These two protein chains interact to form a complex.

Sequence of the first protein:
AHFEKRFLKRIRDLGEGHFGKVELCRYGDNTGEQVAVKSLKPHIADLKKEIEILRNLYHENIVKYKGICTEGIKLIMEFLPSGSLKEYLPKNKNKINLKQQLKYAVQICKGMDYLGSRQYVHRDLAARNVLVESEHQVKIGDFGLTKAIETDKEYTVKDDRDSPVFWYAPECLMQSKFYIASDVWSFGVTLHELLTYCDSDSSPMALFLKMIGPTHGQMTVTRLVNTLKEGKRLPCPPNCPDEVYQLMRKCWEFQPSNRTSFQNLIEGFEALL

Interface contacts:
Residue R140 in the first protein contacts residue H3 in the second protein (closest heavy-atom distance 3.9 Å).
Residue L186 in the first protein is in contact with residue T6 in the second protein (closest heavy-atom distance 3.8 Å).
Residue Q231 in the first protein contacts residue Q57 in the second protein (closest heavy-atom distance 3.4 Å).
Residue M187 in the first protein contacts residue Q10 in the second protein (closest heavy-atom distance 3.9 Å).
Residue M218 in the first protein interacts with residue S1 in the second protein (closest heavy-atom distance 3.9 Å).
Residue D172 in the first protein interacts with residue R8 in the second protein (closest heavy-atom distance 3.9 Å).
Residue Q231 in the first protein is in contact with residue N59 in the second protein (closest heavy-atom distance 3.2 Å).
Residue V234 in the first protein interacts with residue F4 in the second protein (closest heavy-atom distance 3.6 Å).
Residue Q231 in the first protein is in contact with residue C60 in the second protein (closest heavy-atom distance 3.3 Å).
Residue R236 in the first protein is in contact with residue P32 in the second protein (closest heavy-atom distance 3.8 Å).
Residue S189 in the first protein contacts residue T6 in the second protein (closest heavy-atom distance 2.8 Å).
Residue M187 in the first protein is in contact with residue S9 in the second protein (closest heavy-atom distance 3.1 Å).
Residue V234 in the first protein contacts residue F7 in the second protein (closest heavy-atom distance 3.7 Å).
Residue D173 in the first protein is in contact with residue R5 in the second protein (closest heavy-atom distance 2.6 Å).
Residue D175 in the first protein contacts residue H3 in the second protein (closest heavy-atom distance 3.5 Å).
Residue G230 in the first protein interacts with residue F4 in the second protein (closest heavy-atom distance 3.2 Å).
Residue H229 in the first protein contacts residue D54 in the second protein (closest heavy-atom distance 3.2 Å).
Residue V234 in the first protein is in contact with residue R5 in the second protein (closest heavy-atom distance 3.9 Å).
Residue V178 in the first protein is in contact with residue F4 in the second protein (closest heavy-atom distance 3.7 Å).
Residue T235 in the first protein is in contact with residue F7 in the second protein (closest heavy-atom distance 3.2 Å).
Residue P227 in the first protein contacts residue P32 in the second protein (closest heavy-atom distance 3.4 Å).
Residue H229 in the first protein interacts with residue T56 in the second protein (closest heavy-atom distance 3.7 Å).
Residue C185 in the first protein interacts with residue T6 in the second protein (closest heavy-atom distance 3.2 Å).
Residue M187 in the first protein is in contact with residue F7 in the second protein (closest heavy-atom distance 3.2 Å).
Residue R236 in the first protein contacts residue Y29 in the second protein (closest heavy-atom distance 3.5 Å).
Residue R236 in the first protein contacts residue D54 in the second protein (closest heavy-atom distance 2.6 Å).
Residue H229 in the first protein contacts residue S55 in the second protein (closest heavy-atom distance 3.1 Å).
Residue S189 in the first protein interacts with residue R8 in the second protein (closest heavy-atom distance 3.8 Å).
Residue G230 in the first protein interacts with residue Q57 in the second protein (closest heavy-atom distance 3.2 Å).
Residue Q231 in the first protein is in contact with residue K58 in the second protein (closest heavy-atom distance 3.2 Å).
Residue V238 in the first protein is in contact with residue F13 in the second protein (closest heavy-atom distance 3.5 Å).
Residue P177 in the first protein interacts with residue H3 in the second protein (closest heavy-atom distance 3.3 Å).
Residue M232 in the first protein contacts residue D54 in the second protein (closest heavy-atom distance 3.9 Å).
Residue M232 in the first protein is in contact with residue F62 in the second protein (closest heavy-atom distance 3.4 Å).
Residue D175 in the first protein interacts with residue F4 in the second protein (closest heavy-atom distance 3.3 Å).
Residue M218 in the first protein interacts with residue T2 in the second protein (closest heavy-atom distance 3.5 Å).
Residue H229 in the first protein is in contact with residue P32 in the second protein (closest heavy-atom distance 3.3 Å).
Residue S176 in the first protein is in contact with residue F4 in the second protein (closest heavy-atom distance 2.5 Å).
Residue S189 in the first protein is in contact with residue F7 in the second protein (closest heavy-atom distance 2.7 Å).
Residue Q188 in the first protein contacts residue Q10 in the second protein (closest heavy-atom distance 3.6 Å).
Residue T235 in the first protein is in contact with residue I16 in the second protein (closest heavy-atom distance 3.7 Å).
Residue M187 in the first protein contacts residue F13 in the second protein (closest heavy-atom distance 3.8 Å).
Residue H229 in the first protein contacts residue T34 in the second protein (closest heavy-atom distance 3.8 Å).
Residue S176 in the first protein contacts residue H3 in the second protein (closest heavy-atom distance 3.2 Å).
Residue Q188 in the first protein interacts with residue R8 in the second protein (closest heavy-atom distance 3.6 Å).
Residue M232 in the first protein interacts with residue S20 in the second protein (closest heavy-atom distance 3.9 Å).
Residue H18 in the first protein interacts with residue H3 in the second protein (closest heavy-atom distance 3.6 Å).
Residue G230 in the first protein contacts residue T56 in the second protein (closest heavy-atom distance 3.8 Å).
Residue M232 in the first protein contacts residue F61 in the second protein (closest heavy-atom distance 3.5 Å).
Residue D173 in the first protein is in contact with residue R8 in the second protein (closest heavy-atom distance 3.3 Å).
Residue K242 in the first protein contacts residue F13 in the second protein (closest heavy-atom distance 3.7 Å).
Residue Y181 in the first protein contacts residue T6 in the second protein (closest heavy-atom distance 3.9 Å).
Residue L186 in the first protein is in contact with residue F7 in the second protein (closest heavy-atom distance 2.8 Å).
Residue H229 in the first protein contacts residue L33 in the second protein (closest heavy-atom distance 3.4 Å).
Residue K171 in the first protein is in contact with residue R8 in the second protein (closest heavy-atom distance 3.1 Å).
Residue Q231 in the first protein is in contact with residue F61 in the second protein (closest heavy-atom distance 3.4 Å).
Residue R174 in the first protein contacts residue R5 in the second protein (closest heavy-atom distance 3.8 Å).
Residue Q231 in the first protein is in contact with residue R5 in the second protein (closest heavy-atom distance 3.3 Å).
Residue G230 in the first protein contacts residue S55 in the second protein (closest heavy-atom distance 3.2 Å).
Residue Q188 in the first protein interacts with residue F7 in the second protein (closest heavy-atom distance 3.5 Å).

Sequence of the second protein:
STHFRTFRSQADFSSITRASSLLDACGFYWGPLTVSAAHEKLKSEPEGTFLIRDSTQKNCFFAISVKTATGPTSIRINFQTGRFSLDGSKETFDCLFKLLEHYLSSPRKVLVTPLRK